The following describes two proteins that form a bound complex.

Sequence of the second protein:
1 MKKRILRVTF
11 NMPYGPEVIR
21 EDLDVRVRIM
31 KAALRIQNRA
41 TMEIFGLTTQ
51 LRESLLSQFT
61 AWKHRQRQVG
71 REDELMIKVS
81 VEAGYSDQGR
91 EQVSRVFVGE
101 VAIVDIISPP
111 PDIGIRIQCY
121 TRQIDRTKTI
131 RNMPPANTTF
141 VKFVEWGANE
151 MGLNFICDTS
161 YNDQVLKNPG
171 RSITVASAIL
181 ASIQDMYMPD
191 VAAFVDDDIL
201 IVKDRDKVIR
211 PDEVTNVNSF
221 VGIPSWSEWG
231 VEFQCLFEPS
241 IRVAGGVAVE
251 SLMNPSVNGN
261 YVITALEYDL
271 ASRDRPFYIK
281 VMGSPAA

Sequence of the first protein:
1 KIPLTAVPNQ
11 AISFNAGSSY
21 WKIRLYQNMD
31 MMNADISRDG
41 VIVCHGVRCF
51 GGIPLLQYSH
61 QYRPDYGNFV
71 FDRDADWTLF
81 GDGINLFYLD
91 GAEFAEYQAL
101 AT

Residue-level contacts at the interface:
Residue E213 in the second protein is in contact with residue S13 in the first protein (closest heavy-atom distance 4.1 Å).
Residue R90 in the second protein is in contact with residue T5 in the first protein (closest heavy-atom distance 4.3 Å).
Residue D212 in the second protein interacts with residue G40 in the first protein (closest heavy-atom distance 2.7 Å).
Residue N154 in the second protein interacts with residue S18 in the first protein (closest heavy-atom distance 4.9 Å).
Residue D212 in the second protein is in contact with residue V41 in the first protein (closest heavy-atom distance 4.5 Å).
Residue E213 in the second protein is in contact with residue K22 in the first protein (closest heavy-atom distance 3.9 Å).
Residue D212 in the second protein contacts residue K22 in the first protein (closest heavy-atom distance 4.7 Å).
Residue R210 in the second protein contacts residue Y20 in the first protein (closest heavy-atom distance 3.1 Å).
Residue E213 in the second protein interacts with residue Y20 in the first protein (closest heavy-atom distance 4.0 Å).